Interface contacts:
Residue A107 in protein 2 contacts residue L5 in protein 1 (closest heavy-atom distance 3.8 Å).
Residue N286 in protein 2 is in contact with residue G7 in protein 1 (closest heavy-atom distance 3.5 Å).
Residue C275 in protein 2 interacts with residue P4 in protein 1 (closest heavy-atom distance 4.0 Å).
Residue S290 in protein 2 is in contact with residue S9 in protein 1 (closest heavy-atom distance 3.3 Å).
Residue A102 in protein 2 interacts with residue I13 in protein 1 (closest heavy-atom distance 3.8 Å).
Residue R277 in protein 2 interacts with residue P4 in protein 1 (closest heavy-atom distance 3.0 Å).
Residue N286 in protein 2 interacts with residue S9 in protein 1 (closest heavy-atom distance 3.3 Å).
Residue Y274 in protein 2 interacts with residue C6 in protein 1 (closest heavy-atom distance 4.7 Å).
Residue F87 in protein 2 interacts with residue S9 in protein 1 (closest heavy-atom distance 3.5 Å).
Residue N286 in protein 2 is in contact with residue P8 in protein 1 (closest heavy-atom distance 3.0 Å).
Residue W110 in protein 2 contacts residue C6 in protein 1 (closest heavy-atom distance 4.5 Å).
Residue F87 in protein 2 interacts with residue P8 in protein 1 (closest heavy-atom distance 3.3 Å).
Residue F87 in protein 2 is in contact with residue S12 in protein 1 (closest heavy-atom distance 4.5 Å).
Residue C275 in protein 2 is in contact with residue C6 in protein 1 (closest heavy-atom distance 3.5 Å).
Residue T284 in protein 2 is in contact with residue C6 in protein 1 (closest heavy-atom distance 4.2 Å).
Residue W109 in protein 2 interacts with residue L5 in protein 1 (closest heavy-atom distance 4.4 Å).
Residue P105 in protein 2 interacts with residue S12 in protein 1 (closest heavy-atom distance 3.3 Å).
Residue Y83 in protein 2 contacts residue R10 in protein 1 (closest heavy-atom distance 3.3 Å).
Residue D289 in protein 2 is in contact with residue R10 in protein 1 (closest heavy-atom distance 2.7 Å).
Residue R277 in protein 2 is in contact with residue T3 in protein 1 (closest heavy-atom distance 3.4 Å).
Residue A80 in protein 2 contacts residue R10 in protein 1 (closest heavy-atom distance 3.5 Å).
Residue F87 in protein 2 is in contact with residue I13 in protein 1 (closest heavy-atom distance 3.7 Å).
Residue S290 in protein 2 is in contact with residue P8 in protein 1 (closest heavy-atom distance 3.9 Å).
Residue V104 in protein 2 is in contact with residue I13 in protein 1 (closest heavy-atom distance 4.1 Å).
Residue D79 in protein 2 is in contact with residue R10 in protein 1 (closest heavy-atom distance 4.0 Å).
Residue S290 in protein 2 interacts with residue R10 in protein 1 (closest heavy-atom distance 2.9 Å).
Residue C270 in protein 2 contacts residue C6 in protein 1 (closest heavy-atom distance 4.8 Å).
Residue E41 in protein 2 is in contact with residue T3 in protein 1 (closest heavy-atom distance 2.4 Å).
Residue H294 in protein 2 is in contact with residue C6 in protein 1 (closest heavy-atom distance 2.6 Å).
Residue R277 in protein 2 interacts with residue C6 in protein 1 (closest heavy-atom distance 3.4 Å).
Residue R277 in protein 2 interacts with residue L5 in protein 1 (closest heavy-atom distance 4.4 Å).
Residue S86 in protein 2 interacts with residue R10 in protein 1 (closest heavy-atom distance 4.5 Å).
Residue E106 in protein 2 is in contact with residue T2 in protein 1 (closest heavy-atom distance 4.0 Å).
Residue V104 in protein 2 is in contact with residue L5 in protein 1 (closest heavy-atom distance 3.3 Å).
Residue V104 in protein 2 is in contact with residue S12 in protein 1 (closest heavy-atom distance 3.7 Å).
Residue W229 in protein 2 contacts residue C6 in protein 1 (closest heavy-atom distance 3.5 Å).
Residue T284 in protein 2 interacts with residue G7 in protein 1 (closest heavy-atom distance 4.8 Å).
Residue C285 in protein 2 is in contact with residue G7 in protein 1 (closest heavy-atom distance 4.0 Å).
Residue T287 in protein 2 is in contact with residue A11 in protein 1 (closest heavy-atom distance 4.8 Å).
Residue S291 in protein 2 contacts residue R10 in protein 1 (closest heavy-atom distance 2.7 Å).
Residue D42 in protein 2 contacts residue T3 in protein 1 (closest heavy-atom distance 4.0 Å).
Residue Y274 in protein 2 is in contact with residue L5 in protein 1 (closest heavy-atom distance 4.5 Å).
Residue V104 in protein 2 is in contact with residue P8 in protein 1 (closest heavy-atom distance 4.2 Å).
Residue M100 in protein 2 is in contact with residue I13 in protein 1 (closest heavy-atom distance 4.2 Å).
Residue S291 in protein 2 is in contact with residue P8 in protein 1 (closest heavy-atom distance 4.6 Å).
Residue W85 in protein 2 contacts residue R10 in protein 1 (closest heavy-atom distance 2.9 Å).
Residue T287 in protein 2 is in contact with residue S9 in protein 1 (closest heavy-atom distance 3.5 Å).
Residue V103 in protein 2 interacts with residue S12 in protein 1 (closest heavy-atom distance 4.2 Å).
Residue A292 in protein 2 interacts with residue P8 in protein 1 (closest heavy-atom distance 3.9 Å).
Residue T287 in protein 2 is in contact with residue R10 in protein 1 (closest heavy-atom distance 4.2 Å).
Residue W110 in protein 2 is in contact with residue P8 in protein 1 (closest heavy-atom distance 3.8 Å).
Residue P105 in protein 2 contacts residue L5 in protein 1 (closest heavy-atom distance 3.9 Å).
Residue H294 in protein 2 is in contact with residue P8 in protein 1 (closest heavy-atom distance 3.7 Å).
Residue H294 in protein 2 contacts residue G7 in protein 1 (closest heavy-atom distance 4.8 Å).
Residue V103 in protein 2 contacts residue I13 in protein 1 (closest heavy-atom distance 3.9 Å).
Residue F39 in protein 2 interacts with residue T3 in protein 1 (closest heavy-atom distance 3.9 Å).
Residue F39 in protein 2 contacts residue P4 in protein 1 (closest heavy-atom distance 3.4 Å).
Residue W85 in protein 2 interacts with residue I13 in protein 1 (closest heavy-atom distance 3.7 Å).
Residue Y274 in protein 2 interacts with residue P4 in protein 1 (closest heavy-atom distance 3.0 Å).
Residue F87 in protein 2 is in contact with residue R10 in protein 1 (closest heavy-atom distance 4.2 Å).

Sequence of protein 1:
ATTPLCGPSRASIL

The following describes two proteins that form a bound complex.

Sequence of protein 2:
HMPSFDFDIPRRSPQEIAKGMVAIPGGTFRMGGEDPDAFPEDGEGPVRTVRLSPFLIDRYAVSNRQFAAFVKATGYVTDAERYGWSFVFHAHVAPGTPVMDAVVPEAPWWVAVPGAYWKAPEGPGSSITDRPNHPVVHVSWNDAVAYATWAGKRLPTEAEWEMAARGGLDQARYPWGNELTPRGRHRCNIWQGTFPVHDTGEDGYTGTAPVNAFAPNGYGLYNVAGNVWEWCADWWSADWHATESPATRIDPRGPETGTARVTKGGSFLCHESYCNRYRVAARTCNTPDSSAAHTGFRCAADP